These two protein chains interact to form a complex.

Sequence of protein 2:
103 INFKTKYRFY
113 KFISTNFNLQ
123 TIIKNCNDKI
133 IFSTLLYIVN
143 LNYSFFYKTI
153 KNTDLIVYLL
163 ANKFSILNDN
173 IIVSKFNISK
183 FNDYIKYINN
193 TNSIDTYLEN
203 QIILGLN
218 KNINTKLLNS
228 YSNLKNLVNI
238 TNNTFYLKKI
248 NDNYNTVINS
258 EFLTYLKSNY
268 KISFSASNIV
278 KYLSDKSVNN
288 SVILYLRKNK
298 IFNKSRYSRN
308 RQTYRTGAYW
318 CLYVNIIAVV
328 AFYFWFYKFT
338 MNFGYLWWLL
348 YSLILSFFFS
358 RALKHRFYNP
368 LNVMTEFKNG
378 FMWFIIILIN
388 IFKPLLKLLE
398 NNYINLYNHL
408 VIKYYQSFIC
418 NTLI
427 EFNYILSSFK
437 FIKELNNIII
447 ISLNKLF

Contacts between the two chains:
Residue N202 in protein 2 interacts with residue G440 in protein 1 (closest heavy-atom distance 2.7 Å).
Residue K153 in protein 2 interacts with residue F468 in protein 1 (closest heavy-atom distance 3.5 Å).
Residue N202 in protein 2 is in contact with residue I437 in protein 1 (closest heavy-atom distance 3.5 Å).
Residue D171 in protein 2 is in contact with residue L439 in protein 1 (closest heavy-atom distance 3.3 Å).
Residue I204 in protein 2 is in contact with residue S435 in protein 1 (closest heavy-atom distance 2.9 Å).
Residue D156 in protein 2 is in contact with residue N472 in protein 1 (closest heavy-atom distance 2.4 Å).
Residue N202 in protein 2 is in contact with residue S435 in protein 1 (closest heavy-atom distance 3.5 Å).
Residue S176 in protein 2 interacts with residue D432 in protein 1 (closest heavy-atom distance 3.6 Å).
Residue S176 in protein 2 interacts with residue F433 in protein 1 (closest heavy-atom distance 3.5 Å).
Residue L206 in protein 2 is in contact with residue F433 in protein 1 (closest heavy-atom distance 2.9 Å).
Residue F114 in protein 2 contacts residue L459 in protein 1 (closest heavy-atom distance 3.6 Å).
Residue V175 in protein 2 interacts with residue S435 in protein 1 (closest heavy-atom distance 3.3 Å).
Residue F119 in protein 2 interacts with residue H456 in protein 1 (closest heavy-atom distance 3.3 Å).
Residue I174 in protein 2 is in contact with residue L436 in protein 1 (closest heavy-atom distance 2.9 Å).
Residue S167 in protein 2 contacts residue F449 in protein 1 (closest heavy-atom distance 3.1 Å).
Residue D156 in protein 2 contacts residue I467 in protein 1 (closest heavy-atom distance 3.3 Å).
Residue S167 in protein 2 is in contact with residue I444 in protein 1 (closest heavy-atom distance 3.1 Å).
Residue I173 in protein 2 contacts residue L436 in protein 1 (closest heavy-atom distance 3.6 Å).
Residue I204 in protein 2 interacts with residue F433 in protein 1 (closest heavy-atom distance 3.6 Å).
Residue I174 in protein 2 contacts residue S435 in protein 1 (closest heavy-atom distance 3.4 Å).
Residue L200 in protein 2 contacts residue K442 in protein 1 (closest heavy-atom distance 3.2 Å).
Residue I180 in protein 2 interacts with residue D432 in protein 1 (closest heavy-atom distance 3.3 Å).
Residue N179 in protein 2 contacts residue F430 in protein 1 (closest heavy-atom distance 3.1 Å).
Residue E201 in protein 2 is in contact with residue K442 in protein 1 (closest heavy-atom distance 3.4 Å).
Residue F178 in protein 2 contacts residue T431 in protein 1 (closest heavy-atom distance 3.4 Å).
Residue S167 in protein 2 contacts residue Y452 in protein 1 (closest heavy-atom distance 3.5 Å).
Residue I152 in protein 2 contacts residue N472 in protein 1 (closest heavy-atom distance 3.5 Å).
Residue R110 in protein 2 contacts residue F463 in protein 1 (closest heavy-atom distance 2.6 Å).
Residue V175 in protein 2 is in contact with residue V434 in protein 1 (closest heavy-atom distance 3.2 Å).
Residue K153 in protein 2 interacts with residue I467 in protein 1 (closest heavy-atom distance 3.4 Å).
Residue I204 in protein 2 contacts residue V434 in protein 1 (closest heavy-atom distance 3.7 Å).
Residue V175 in protein 2 interacts with residue F433 in protein 1 (closest heavy-atom distance 3.6 Å).
Residue L206 in protein 2 is in contact with residue D432 in protein 1 (closest heavy-atom distance 3.6 Å).
Residue I205 in protein 2 is in contact with residue F433 in protein 1 (closest heavy-atom distance 3.4 Å).
Residue I174 in protein 2 interacts with residue V434 in protein 1 (closest heavy-atom distance 3.5 Å).
Residue F114 in protein 2 is in contact with residue F463 in protein 1 (closest heavy-atom distance 3.5 Å).
Residue L208 in protein 2 contacts residue D432 in protein 1 (closest heavy-atom distance 3.3 Å).
Residue N118 in protein 2 interacts with residue H456 in protein 1 (closest heavy-atom distance 3.2 Å).
Residue K177 in protein 2 is in contact with residue T431 in protein 1 (closest heavy-atom distance 3.3 Å).
Residue V159 in protein 2 contacts residue F469 in protein 1 (closest heavy-atom distance 3.5 Å).
Residue S176 in protein 2 interacts with residue V434 in protein 1 (closest heavy-atom distance 2.9 Å).
Residue R110 in protein 2 interacts with residue N464 in protein 1 (closest heavy-atom distance 2.3 Å).
Residue D156 in protein 2 contacts residue F469 in protein 1 (closest heavy-atom distance 3.1 Å).
Residue F178 in protein 2 is in contact with residue D432 in protein 1 (closest heavy-atom distance 2.9 Å).
Residue T193 in protein 2 is in contact with residue V434 in protein 1 (closest heavy-atom distance 3.6 Å).
Residue N202 in protein 2 contacts residue L436 in protein 1 (closest heavy-atom distance 3.3 Å).
Residue K153 in protein 2 contacts residue L466 in protein 1 (closest heavy-atom distance 2.9 Å).
Residue V159 in protein 2 interacts with residue T460 in protein 1 (closest heavy-atom distance 3.5 Å).
Residue Q203 in protein 2 interacts with residue L436 in protein 1 (closest heavy-atom distance 3.6 Å).
Residue S167 in protein 2 interacts with residue N453 in protein 1 (closest heavy-atom distance 3.3 Å).
Residue L169 in protein 2 contacts residue I437 in protein 1 (closest heavy-atom distance 3.6 Å).
Residue I173 in protein 2 contacts residue I437 in protein 1 (closest heavy-atom distance 3.6 Å).
Residue F114 in protein 2 contacts residue T460 in protein 1 (closest heavy-atom distance 3.0 Å).
Residue I168 in protein 2 interacts with residue F449 in protein 1 (closest heavy-atom distance 3.6 Å).
Residue E201 in protein 2 contacts residue K445 in protein 1 (closest heavy-atom distance 3.4 Å).
Residue K177 in protein 2 interacts with residue D432 in protein 1 (closest heavy-atom distance 3.3 Å).
Residue S181 in protein 2 is in contact with residue F430 in protein 1 (closest heavy-atom distance 3.1 Å).
Residue K177 in protein 2 interacts with residue F433 in protein 1 (closest heavy-atom distance 3.5 Å).
Residue Q203 in protein 2 interacts with residue S435 in protein 1 (closest heavy-atom distance 3.1 Å).
Residue E201 in protein 2 interacts with residue V443 in protein 1 (closest heavy-atom distance 2.7 Å).

Sequence of protein 1:
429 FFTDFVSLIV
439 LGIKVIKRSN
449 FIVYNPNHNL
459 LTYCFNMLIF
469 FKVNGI